These two protein chains interact to form a complex.

Sequence of chain A:
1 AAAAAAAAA

Interface contacts:
Residue L710 in chain B contacts residue A2 in chain A (closest heavy-atom distance 3.4 Å).
Residue N74 in chain B contacts residue A1 in chain A (closest heavy-atom distance 4.2 Å).
Residue K714 in chain B contacts residue A9 in chain A (closest heavy-atom distance 4.9 Å).
Residue M707 in chain B contacts residue A2 in chain A (closest heavy-atom distance 4.6 Å).
Residue K714 in chain B is in contact with residue A6 in chain A (closest heavy-atom distance 3.5 Å).
Residue K714 in chain B is in contact with residue A3 in chain A (closest heavy-atom distance 4.7 Å).
Residue M707 in chain B is in contact with residue A1 in chain A (closest heavy-atom distance 3.5 Å).
Residue L78 in chain B is in contact with residue A1 in chain A (closest heavy-atom distance 4.4 Å).
Residue K714 in chain B is in contact with residue A2 in chain A (closest heavy-atom distance 2.8 Å).
Residue K714 in chain B is in contact with residue A5 in chain A (closest heavy-atom distance 3.6 Å).

Sequence of chain B:
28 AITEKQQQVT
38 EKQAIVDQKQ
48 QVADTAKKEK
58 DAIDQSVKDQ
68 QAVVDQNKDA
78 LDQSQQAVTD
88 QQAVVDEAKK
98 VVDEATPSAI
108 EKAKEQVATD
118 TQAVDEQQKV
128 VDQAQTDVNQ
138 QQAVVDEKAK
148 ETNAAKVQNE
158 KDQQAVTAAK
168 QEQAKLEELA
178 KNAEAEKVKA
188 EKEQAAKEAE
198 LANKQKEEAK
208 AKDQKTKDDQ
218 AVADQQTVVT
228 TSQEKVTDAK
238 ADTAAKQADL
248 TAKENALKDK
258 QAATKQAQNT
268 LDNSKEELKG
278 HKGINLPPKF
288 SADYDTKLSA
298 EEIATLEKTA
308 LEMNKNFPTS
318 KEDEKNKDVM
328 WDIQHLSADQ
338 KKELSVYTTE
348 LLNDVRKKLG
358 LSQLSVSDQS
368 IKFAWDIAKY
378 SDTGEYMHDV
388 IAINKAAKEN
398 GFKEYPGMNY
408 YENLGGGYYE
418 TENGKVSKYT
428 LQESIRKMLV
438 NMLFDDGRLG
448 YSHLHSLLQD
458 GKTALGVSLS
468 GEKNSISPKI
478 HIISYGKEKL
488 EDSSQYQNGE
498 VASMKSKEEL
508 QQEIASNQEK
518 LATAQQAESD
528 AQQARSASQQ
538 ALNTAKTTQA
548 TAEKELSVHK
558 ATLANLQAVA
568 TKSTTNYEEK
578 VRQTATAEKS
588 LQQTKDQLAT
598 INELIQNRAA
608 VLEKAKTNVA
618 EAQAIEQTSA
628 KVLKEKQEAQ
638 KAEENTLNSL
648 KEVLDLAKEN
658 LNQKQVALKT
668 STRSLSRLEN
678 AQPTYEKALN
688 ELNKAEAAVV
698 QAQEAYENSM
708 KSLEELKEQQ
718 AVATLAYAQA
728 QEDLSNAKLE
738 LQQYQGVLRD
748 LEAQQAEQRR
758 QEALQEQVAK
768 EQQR